Contacts between the two chains:
Residue L464 in chain B contacts residue F215 in chain A (closest heavy-atom distance 3.6 Å).
Residue Y379 in chain B is in contact with residue F215 in chain A (closest heavy-atom distance 3.5 Å).
Residue V467 in chain B contacts residue A232 in chain A (closest heavy-atom distance 3.7 Å).
Residue G461 in chain B is in contact with residue E220 in chain A (closest heavy-atom distance 4.0 Å).
Residue V467 in chain B interacts with residue F233 in chain A (closest heavy-atom distance 3.5 Å).
Residue V470 in chain B contacts residue T225 in chain A (closest heavy-atom distance 3.6 Å).
Residue K462 in chain B interacts with residue S219 in chain A (closest heavy-atom distance 4.5 Å).
Residue I384 in chain B interacts with residue Q213 in chain A (closest heavy-atom distance 3.4 Å).
Residue P403 in chain B contacts residue Q212 in chain A (closest heavy-atom distance 4.3 Å).
Residue P453 in chain B interacts with residue F215 in chain A (closest heavy-atom distance 4.2 Å).
Residue V470 in chain B contacts residue F224 in chain A (closest heavy-atom distance 3.6 Å).
Residue Y385 in chain B contacts residue F215 in chain A (closest heavy-atom distance 3.9 Å).
Residue Y471 in chain B is in contact with residue A230 in chain A (closest heavy-atom distance 4.1 Å).
Residue Y472 in chain B interacts with residue V206 in chain A (closest heavy-atom distance 3.8 Å).
Residue Y471 in chain B interacts with residue F233 in chain A (closest heavy-atom distance 3.9 Å).
Residue V465 in chain B is in contact with residue V216 in chain A (closest heavy-atom distance 3.1 Å).
Residue L464 in chain B interacts with residue P217 in chain A (closest heavy-atom distance 4.6 Å).
Residue Y379 in chain B is in contact with residue Q213 in chain A (closest heavy-atom distance 3.7 Å).
Residue Y471 in chain B contacts residue P239 in chain A (closest heavy-atom distance 3.9 Å).
Residue V467 in chain B interacts with residue L214 in chain A (closest heavy-atom distance 3.1 Å).
Residue K463 in chain B is in contact with residue E220 in chain A (closest heavy-atom distance 3.3 Å).
Residue Y471 in chain B interacts with residue A229 in chain A (closest heavy-atom distance 4.1 Å).
Residue K463 in chain B is in contact with residue S219 in chain A (closest heavy-atom distance 3.8 Å).
Residue L464 in chain B is in contact with residue V216 in chain A (closest heavy-atom distance 3.6 Å).
Residue V470 in chain B contacts residue R226 in chain A (closest heavy-atom distance 3.3 Å).
Residue V467 in chain B is in contact with residue A229 in chain A (closest heavy-atom distance 3.5 Å).
Residue D466 in chain B is in contact with residue F215 in chain A (closest heavy-atom distance 4.0 Å).
Residue Y385 in chain B contacts residue Q213 in chain A (closest heavy-atom distance 3.7 Å).
Residue K463 in chain B interacts with residue V218 in chain A (closest heavy-atom distance 2.9 Å).
Residue Y471 in chain B is in contact with residue T210 in chain A (closest heavy-atom distance 3.6 Å).
Residue K463 in chain B contacts residue V216 in chain A (closest heavy-atom distance 3.4 Å).
Residue V465 in chain B interacts with residue F215 in chain A (closest heavy-atom distance 3.3 Å).
Residue V467 in chain B is in contact with residue V216 in chain A (closest heavy-atom distance 3.5 Å).
Residue K462 in chain B is in contact with residue E220 in chain A (closest heavy-atom distance 4.5 Å).
Residue P403 in chain B interacts with residue T211 in chain A (closest heavy-atom distance 3.3 Å).
Residue V465 in chain B is in contact with residue L214 in chain A (closest heavy-atom distance 3.4 Å).
Residue Y472 in chain B interacts with residue T210 in chain A (closest heavy-atom distance 2.6 Å).
Residue V465 in chain B is in contact with residue F224 in chain A (closest heavy-atom distance 3.6 Å).
Residue Y472 in chain B contacts residue H207 in chain A (closest heavy-atom distance 4.2 Å).
Residue Y472 in chain B interacts with residue V240 in chain A (closest heavy-atom distance 4.1 Å).
Residue K463 in chain B is in contact with residue R222 in chain A (closest heavy-atom distance 3.4 Å).
Residue Y471 in chain B is in contact with residue V240 in chain A (closest heavy-atom distance 3.4 Å).
Residue Y471 in chain B is in contact with residue I237 in chain A (closest heavy-atom distance 4.2 Å).
Residue R468 in chain B contacts residue Q212 in chain A (closest heavy-atom distance 4.2 Å).
Residue T383 in chain B is in contact with residue Q213 in chain A (closest heavy-atom distance 4.1 Å).
Residue G386 in chain B is in contact with residue Q213 in chain A (closest heavy-atom distance 3.2 Å).
Residue Y471 in chain B interacts with residue R226 in chain A (closest heavy-atom distance 3.8 Å).
Residue K462 in chain B is in contact with residue V218 in chain A (closest heavy-atom distance 3.2 Å).
Residue Y471 in chain B contacts residue K243 in chain A (closest heavy-atom distance 2.9 Å).
Residue V470 in chain B interacts with residue A229 in chain A (closest heavy-atom distance 4.2 Å).
Residue R468 in chain B interacts with residue F233 in chain A (closest heavy-atom distance 3.8 Å).
Residue S401 in chain B interacts with residue Q213 in chain A (closest heavy-atom distance 3.0 Å).
Residue R468 in chain B contacts residue T210 in chain A (closest heavy-atom distance 3.5 Å).
Residue V467 in chain B contacts residue F224 in chain A (closest heavy-atom distance 4.4 Å).
Residue R468 in chain B interacts with residue T211 in chain A (closest heavy-atom distance 3.9 Å).
Residue Y471 in chain B interacts with residue L238 in chain A (closest heavy-atom distance 2.7 Å).
Residue K463 in chain B contacts residue P217 in chain A (closest heavy-atom distance 3.2 Å).
Residue D466 in chain B contacts residue L214 in chain A (closest heavy-atom distance 4.0 Å).
Residue P404 in chain B is in contact with residue T211 in chain A (closest heavy-atom distance 3.6 Å).
Residue R382 in chain B interacts with residue T211 in chain A (closest heavy-atom distance 4.3 Å).

Sequence of chain B:
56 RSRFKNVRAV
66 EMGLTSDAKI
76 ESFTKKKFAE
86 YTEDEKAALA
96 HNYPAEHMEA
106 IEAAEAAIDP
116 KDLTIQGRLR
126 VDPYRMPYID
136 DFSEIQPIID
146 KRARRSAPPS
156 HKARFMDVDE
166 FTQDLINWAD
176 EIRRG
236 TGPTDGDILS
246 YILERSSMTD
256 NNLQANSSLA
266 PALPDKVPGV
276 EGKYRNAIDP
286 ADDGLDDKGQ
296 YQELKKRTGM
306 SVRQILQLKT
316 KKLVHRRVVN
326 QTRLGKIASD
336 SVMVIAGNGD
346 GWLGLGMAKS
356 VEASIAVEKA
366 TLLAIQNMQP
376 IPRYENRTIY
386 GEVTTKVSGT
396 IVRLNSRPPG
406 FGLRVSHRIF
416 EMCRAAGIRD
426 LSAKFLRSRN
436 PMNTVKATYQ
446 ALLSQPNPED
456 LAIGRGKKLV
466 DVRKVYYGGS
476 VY

Sequence of chain A:
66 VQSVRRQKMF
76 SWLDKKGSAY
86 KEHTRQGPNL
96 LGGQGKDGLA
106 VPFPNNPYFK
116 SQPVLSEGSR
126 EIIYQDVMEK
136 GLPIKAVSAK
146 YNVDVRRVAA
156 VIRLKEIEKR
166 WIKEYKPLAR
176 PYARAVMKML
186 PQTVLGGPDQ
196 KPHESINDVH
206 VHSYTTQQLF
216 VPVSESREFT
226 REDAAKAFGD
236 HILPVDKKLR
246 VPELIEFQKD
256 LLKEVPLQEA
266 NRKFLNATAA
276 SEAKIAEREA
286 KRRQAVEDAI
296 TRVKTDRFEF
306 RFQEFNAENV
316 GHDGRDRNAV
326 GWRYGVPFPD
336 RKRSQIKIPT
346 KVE

These two protein chains interact to form a complex.